Sequence of protein 2:
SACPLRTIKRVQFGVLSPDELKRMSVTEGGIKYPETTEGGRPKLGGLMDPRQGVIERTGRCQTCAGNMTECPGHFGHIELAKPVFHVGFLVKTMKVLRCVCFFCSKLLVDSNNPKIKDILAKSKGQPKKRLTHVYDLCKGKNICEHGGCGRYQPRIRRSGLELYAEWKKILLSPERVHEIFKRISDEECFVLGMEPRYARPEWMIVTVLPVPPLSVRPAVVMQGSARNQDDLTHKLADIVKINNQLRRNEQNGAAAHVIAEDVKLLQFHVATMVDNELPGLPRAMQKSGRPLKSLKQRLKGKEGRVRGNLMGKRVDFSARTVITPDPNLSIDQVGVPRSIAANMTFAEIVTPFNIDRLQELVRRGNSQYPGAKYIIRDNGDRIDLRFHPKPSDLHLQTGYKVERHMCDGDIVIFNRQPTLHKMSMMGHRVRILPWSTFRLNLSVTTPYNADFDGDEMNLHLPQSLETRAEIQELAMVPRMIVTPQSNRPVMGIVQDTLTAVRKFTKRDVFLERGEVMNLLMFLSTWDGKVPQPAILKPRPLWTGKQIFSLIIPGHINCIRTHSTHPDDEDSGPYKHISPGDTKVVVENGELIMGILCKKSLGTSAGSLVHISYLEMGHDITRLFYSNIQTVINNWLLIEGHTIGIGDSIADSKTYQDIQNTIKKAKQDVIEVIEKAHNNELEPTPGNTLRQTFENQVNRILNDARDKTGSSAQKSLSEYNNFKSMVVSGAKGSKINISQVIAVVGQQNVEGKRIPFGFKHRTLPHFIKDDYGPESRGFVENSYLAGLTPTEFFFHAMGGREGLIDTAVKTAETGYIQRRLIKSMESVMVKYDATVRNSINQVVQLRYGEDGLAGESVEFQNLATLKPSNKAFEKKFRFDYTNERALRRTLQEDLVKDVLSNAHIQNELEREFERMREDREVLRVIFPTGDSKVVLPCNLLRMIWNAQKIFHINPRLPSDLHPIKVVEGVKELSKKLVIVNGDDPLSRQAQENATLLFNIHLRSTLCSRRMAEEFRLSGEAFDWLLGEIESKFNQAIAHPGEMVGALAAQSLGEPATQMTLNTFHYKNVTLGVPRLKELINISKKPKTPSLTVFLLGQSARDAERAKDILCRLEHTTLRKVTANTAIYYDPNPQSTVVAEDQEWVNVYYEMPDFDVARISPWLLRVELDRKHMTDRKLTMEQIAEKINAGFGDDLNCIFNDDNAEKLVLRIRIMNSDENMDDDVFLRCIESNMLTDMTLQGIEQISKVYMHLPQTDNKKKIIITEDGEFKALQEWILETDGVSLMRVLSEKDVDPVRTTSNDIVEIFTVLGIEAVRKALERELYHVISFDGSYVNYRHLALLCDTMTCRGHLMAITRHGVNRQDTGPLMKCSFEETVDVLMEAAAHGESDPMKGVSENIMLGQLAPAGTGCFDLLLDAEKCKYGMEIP

Interface contacts:
Residue D1241 in protein 2 interacts with residue R1008 in protein 1 (closest heavy-atom distance 3.0 Å).
Residue V1204 in protein 2 is in contact with residue E1014 in protein 1 (closest heavy-atom distance 4.2 Å).
Residue D1241 in protein 2 contacts residue Q1005 in protein 1 (closest heavy-atom distance 4.7 Å).
Residue F1202 in protein 2 contacts residue R1008 in protein 1 (closest heavy-atom distance 3.4 Å).
Residue G1240 in protein 2 is in contact with residue Q1005 in protein 1 (closest heavy-atom distance 4.2 Å).

These two protein chains interact to form a complex.

Sequence of protein 1:
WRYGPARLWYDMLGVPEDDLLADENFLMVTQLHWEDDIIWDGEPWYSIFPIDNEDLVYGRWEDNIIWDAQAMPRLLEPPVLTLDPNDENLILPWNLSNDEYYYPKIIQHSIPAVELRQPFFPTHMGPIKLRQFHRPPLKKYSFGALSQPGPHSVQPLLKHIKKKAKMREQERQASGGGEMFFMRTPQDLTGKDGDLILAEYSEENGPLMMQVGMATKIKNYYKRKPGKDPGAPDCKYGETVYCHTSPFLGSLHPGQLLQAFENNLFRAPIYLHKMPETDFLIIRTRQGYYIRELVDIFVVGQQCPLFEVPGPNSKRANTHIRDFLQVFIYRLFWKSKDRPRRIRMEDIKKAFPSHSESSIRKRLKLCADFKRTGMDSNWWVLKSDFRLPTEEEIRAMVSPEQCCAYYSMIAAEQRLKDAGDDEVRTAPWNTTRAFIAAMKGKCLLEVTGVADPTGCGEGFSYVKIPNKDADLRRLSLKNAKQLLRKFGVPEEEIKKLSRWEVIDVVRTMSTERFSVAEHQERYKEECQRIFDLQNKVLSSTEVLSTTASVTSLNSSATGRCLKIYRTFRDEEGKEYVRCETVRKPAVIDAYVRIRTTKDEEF